These two protein chains interact to form a complex.

Sequence of protein 2:
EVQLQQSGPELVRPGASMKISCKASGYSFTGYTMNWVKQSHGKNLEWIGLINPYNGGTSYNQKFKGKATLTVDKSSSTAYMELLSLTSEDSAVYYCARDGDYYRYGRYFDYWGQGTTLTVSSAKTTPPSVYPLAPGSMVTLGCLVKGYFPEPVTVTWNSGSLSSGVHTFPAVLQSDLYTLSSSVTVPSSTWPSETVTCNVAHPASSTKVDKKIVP

Contacts between the two chains:
Residue D75 in protein 1 interacts with residue K65 in protein 2 (closest heavy-atom distance 4.8 Å).
Residue V172 in protein 1 is in contact with residue Y54 in protein 2 (closest heavy-atom distance 3.0 Å).
Residue V172 in protein 1 is in contact with residue Y103 in protein 2 (closest heavy-atom distance 4.0 Å).
Residue K171 in protein 1 contacts residue Y54 in protein 2 (closest heavy-atom distance 3.3 Å).
Residue L170 in protein 1 contacts residue Y54 in protein 2 (closest heavy-atom distance 2.9 Å).
Residue Q169 in protein 1 is in contact with residue N55 in protein 2 (closest heavy-atom distance 3.4 Å).

Sequence of protein 1:
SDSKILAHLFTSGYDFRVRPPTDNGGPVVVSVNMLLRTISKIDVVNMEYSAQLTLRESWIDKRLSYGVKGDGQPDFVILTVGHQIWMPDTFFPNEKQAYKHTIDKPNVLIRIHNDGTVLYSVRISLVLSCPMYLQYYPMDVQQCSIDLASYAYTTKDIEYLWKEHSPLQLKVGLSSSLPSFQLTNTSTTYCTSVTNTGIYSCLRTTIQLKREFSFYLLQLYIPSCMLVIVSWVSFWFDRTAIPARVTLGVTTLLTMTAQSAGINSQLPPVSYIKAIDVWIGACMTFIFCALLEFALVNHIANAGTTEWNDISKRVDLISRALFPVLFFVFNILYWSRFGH